These two protein chains interact to form a complex.

Interface contacts:
Residue T386 in protein 1 interacts with residue F7 in protein 2 (closest heavy-atom distance 3.3 Å).
Residue T386 in protein 1 contacts residue V11 in protein 2 (closest heavy-atom distance 4.7 Å).
Residue T387 in protein 1 is in contact with residue F7 in protein 2 (closest heavy-atom distance 4.0 Å).
Residue T387 in protein 1 is in contact with residue K14 in protein 2 (closest heavy-atom distance 4.8 Å).
Residue T387 in protein 1 interacts with residue Q10 in protein 2 (closest heavy-atom distance 3.4 Å).
Residue E280 in protein 1 is in contact with residue Q26 in protein 2 (closest heavy-atom distance 4.1 Å).

Sequence of protein 2:
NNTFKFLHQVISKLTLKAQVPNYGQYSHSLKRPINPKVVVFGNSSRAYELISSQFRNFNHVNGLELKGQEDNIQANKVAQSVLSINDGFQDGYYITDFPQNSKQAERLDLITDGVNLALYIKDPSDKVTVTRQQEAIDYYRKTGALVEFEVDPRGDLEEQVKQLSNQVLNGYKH

Sequence of protein 1:
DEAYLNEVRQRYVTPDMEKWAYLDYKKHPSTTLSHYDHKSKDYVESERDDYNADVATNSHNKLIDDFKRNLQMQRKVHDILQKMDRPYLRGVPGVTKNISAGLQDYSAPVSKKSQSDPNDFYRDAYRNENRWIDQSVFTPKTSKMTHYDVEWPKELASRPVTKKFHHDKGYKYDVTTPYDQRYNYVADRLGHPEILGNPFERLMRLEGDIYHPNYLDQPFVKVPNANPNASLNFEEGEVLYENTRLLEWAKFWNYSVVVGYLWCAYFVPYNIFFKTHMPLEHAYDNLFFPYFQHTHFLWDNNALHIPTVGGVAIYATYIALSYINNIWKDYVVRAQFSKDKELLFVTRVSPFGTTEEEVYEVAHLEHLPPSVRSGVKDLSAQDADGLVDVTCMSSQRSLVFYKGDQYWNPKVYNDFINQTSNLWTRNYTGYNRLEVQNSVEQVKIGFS